The following describes two proteins that form a bound complex.

Sequence of the first protein:
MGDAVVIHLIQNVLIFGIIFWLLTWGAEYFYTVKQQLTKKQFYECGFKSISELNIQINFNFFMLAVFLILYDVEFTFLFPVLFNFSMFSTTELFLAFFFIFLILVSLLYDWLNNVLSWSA

Sequence of the second protein:
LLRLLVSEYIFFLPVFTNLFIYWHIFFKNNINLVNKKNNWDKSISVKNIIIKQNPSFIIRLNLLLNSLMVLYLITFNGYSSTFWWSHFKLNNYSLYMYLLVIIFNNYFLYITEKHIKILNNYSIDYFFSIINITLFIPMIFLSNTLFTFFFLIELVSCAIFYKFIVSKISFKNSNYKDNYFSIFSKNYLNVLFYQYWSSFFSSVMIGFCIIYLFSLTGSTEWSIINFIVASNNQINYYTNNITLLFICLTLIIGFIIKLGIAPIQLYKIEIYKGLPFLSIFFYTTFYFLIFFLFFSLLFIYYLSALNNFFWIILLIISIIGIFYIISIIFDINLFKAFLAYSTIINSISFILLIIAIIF

Interface contacts:
Residue N31 in the second protein is in contact with residue Y109 in the first protein (closest heavy-atom distance 3.2 Å).
Residue L5 in the second protein is in contact with residue T91 in the first protein (closest heavy-atom distance 3.7 Å).
Residue L20 in the second protein is in contact with residue F98 in the first protein (closest heavy-atom distance 5.0 Å).
Residue W85 in the second protein interacts with residue T91 in the first protein (closest heavy-atom distance 3.9 Å).
Residue F28 in the second protein is in contact with residue L108 in the first protein (closest heavy-atom distance 4.2 Å).
Residue F21 in the second protein is in contact with residue F98 in the first protein (closest heavy-atom distance 3.8 Å).
Residue L2 in the second protein interacts with residue T90 in the first protein (closest heavy-atom distance 3.7 Å).
Residue L2 in the second protein contacts residue T91 in the first protein (closest heavy-atom distance 3.8 Å).
Residue F17 in the second protein contacts residue F94 in the first protein (closest heavy-atom distance 4.7 Å).
Residue F21 in the second protein is in contact with residue F101 in the first protein (closest heavy-atom distance 4.6 Å).
Residue F27 in the second protein is in contact with residue Y109 in the first protein (closest heavy-atom distance 3.9 Å).
Residue F28 in the second protein is in contact with residue V105 in the first protein (closest heavy-atom distance 3.6 Å).
Residue I32 in the second protein contacts residue L112 in the first protein (closest heavy-atom distance 3.6 Å).
Residue F28 in the second protein contacts residue Y109 in the first protein (closest heavy-atom distance 3.6 Å).
Residue D126 in the second protein is in contact with residue Y109 in the first protein (closest heavy-atom distance 4.0 Å).
Residue F28 in the second protein contacts residue L112 in the first protein (closest heavy-atom distance 4.3 Å).
Residue L2 in the second protein is in contact with residue S89 in the first protein (closest heavy-atom distance 3.5 Å).
Residue N31 in the second protein interacts with residue L112 in the first protein (closest heavy-atom distance 4.3 Å).
Residue N31 in the second protein interacts with residue N113 in the first protein (closest heavy-atom distance 4.3 Å).
Residue L5 in the second protein interacts with residue T90 in the first protein (closest heavy-atom distance 3.4 Å).